Sequence of protein 1:
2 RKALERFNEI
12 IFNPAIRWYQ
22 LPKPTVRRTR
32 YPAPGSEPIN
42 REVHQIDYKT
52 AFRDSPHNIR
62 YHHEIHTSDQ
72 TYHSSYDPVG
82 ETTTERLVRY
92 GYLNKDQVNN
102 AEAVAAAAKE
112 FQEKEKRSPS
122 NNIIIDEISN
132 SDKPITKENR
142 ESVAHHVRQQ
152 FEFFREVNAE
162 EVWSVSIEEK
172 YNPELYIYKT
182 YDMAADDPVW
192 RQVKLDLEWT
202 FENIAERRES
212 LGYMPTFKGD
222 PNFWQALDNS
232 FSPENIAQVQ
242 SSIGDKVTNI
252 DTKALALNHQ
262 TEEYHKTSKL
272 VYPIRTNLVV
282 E

Interface contacts:
Residue T201 in protein 2 interacts with residue R18 in protein 1 (closest heavy-atom distance 3.2 Å).
Residue S268 in protein 2 contacts residue W164 in protein 1 (closest heavy-atom distance 3.4 Å).
Residue R324 in protein 2 contacts residue S211 in protein 1 (closest heavy-atom distance 3.2 Å).
Residue R197 in protein 2 interacts with residue E199 in protein 1 (closest heavy-atom distance 3.2 Å).
Residue N198 in protein 2 contacts residue W19 in protein 1 (closest heavy-atom distance 3.5 Å).
Residue L317 in protein 2 interacts with residue R208 in protein 1 (closest heavy-atom distance 3.5 Å).
Residue E194 in protein 2 contacts residue F202 in protein 1 (closest heavy-atom distance 3.4 Å).
Residue N321 in protein 2 is in contact with residue E43 in protein 1 (closest heavy-atom distance 3.3 Å).
Residue N346 in protein 2 is in contact with residue H45 in protein 1 (closest heavy-atom distance 2.8 Å).
Residue T327 in protein 2 interacts with residue R208 in protein 1 (closest heavy-atom distance 3.3 Å).
Residue Q325 in protein 2 contacts residue M215 in protein 1 (closest heavy-atom distance 3.3 Å).
Residue R163 in protein 2 contacts residue R31 in protein 1 (closest heavy-atom distance 3.5 Å).
Residue N340 in protein 2 interacts with residue N59 in protein 1 (closest heavy-atom distance 3.4 Å).
Residue N285 in protein 2 is in contact with residue M184 in protein 1 (closest heavy-atom distance 3.2 Å).
Residue L344 in protein 2 is in contact with residue N59 in protein 1 (closest heavy-atom distance 3.5 Å).
Residue L344 in protein 2 is in contact with residue P57 in protein 1 (closest heavy-atom distance 3.3 Å).
Residue N323 in protein 2 is in contact with residue R208 in protein 1 (closest heavy-atom distance 2.6 Å).
Residue T201 in protein 2 contacts residue I17 in protein 1 (closest heavy-atom distance 3.4 Å).
Residue D191 in protein 2 is in contact with residue R31 in protein 1 (closest heavy-atom distance 3.4 Å).
Residue Y212 in protein 2 interacts with residue K180 in protein 1 (closest heavy-atom distance 3.3 Å).
Residue E205 in protein 2 interacts with residue W19 in protein 1 (closest heavy-atom distance 2.9 Å).
Residue K254 in protein 2 interacts with residue E161 in protein 1 (closest heavy-atom distance 3.4 Å).
Residue F187 in protein 2 is in contact with residue E38 in protein 1 (closest heavy-atom distance 3.5 Å).
Residue G106 in protein 2 is in contact with residue T68 in protein 1 (closest heavy-atom distance 3.5 Å).
Residue N208 in protein 2 contacts residue Y182 in protein 1 (closest heavy-atom distance 2.9 Å).
Residue G106 in protein 2 interacts with residue S69 in protein 1 (closest heavy-atom distance 3.1 Å).
Residue L252 in protein 2 contacts residue W164 in protein 1 (closest heavy-atom distance 3.4 Å).
Residue Y262 in protein 2 interacts with residue V163 in protein 1 (closest heavy-atom distance 3.3 Å).
Residue N340 in protein 2 contacts residue S56 in protein 1 (closest heavy-atom distance 3.0 Å).
Residue E194 in protein 2 contacts residue L22 in protein 1 (closest heavy-atom distance 3.2 Å).
Residue N343 in protein 2 is in contact with residue I47 in protein 1 (closest heavy-atom distance 3.5 Å).
Residue N285 in protein 2 is in contact with residue Y179 in protein 1 (closest heavy-atom distance 3.1 Å).
Residue Y342 in protein 2 interacts with residue V44 in protein 1 (closest heavy-atom distance 3.4 Å).
Residue R324 in protein 2 interacts with residue R208 in protein 1 (closest heavy-atom distance 2.9 Å).
Residue Y269 in protein 2 is in contact with residue W191 in protein 1 (closest heavy-atom distance 3.4 Å).
Residue E190 in protein 2 is in contact with residue R209 in protein 1 (closest heavy-atom distance 2.5 Å).
Residue K247 in protein 2 contacts residue E170 in protein 1 (closest heavy-atom distance 3.5 Å).
Residue N198 in protein 2 contacts residue Y20 in protein 1 (closest heavy-atom distance 3.3 Å).
Residue T107 in protein 2 contacts residue E65 in protein 1 (closest heavy-atom distance 3.4 Å).
Residue H207 in protein 2 interacts with residue Y182 in protein 1 (closest heavy-atom distance 3.5 Å).
Residue N204 in protein 2 is in contact with residue D183 in protein 1 (closest heavy-atom distance 2.5 Å).
Residue H207 in protein 2 interacts with residue Y179 in protein 1 (closest heavy-atom distance 3.4 Å).
Residue R267 in protein 2 contacts residue D188 in protein 1 (closest heavy-atom distance 3.4 Å).
Residue N343 in protein 2 interacts with residue D55 in protein 1 (closest heavy-atom distance 2.4 Å).
Residue N204 in protein 2 contacts residue M184 in protein 1 (closest heavy-atom distance 2.7 Å).
Residue E159 in protein 2 interacts with residue R31 in protein 1 (closest heavy-atom distance 3.2 Å).
Residue L281 in protein 2 interacts with residue Y179 in protein 1 (closest heavy-atom distance 3.4 Å).
Residue C288 in protein 2 interacts with residue W191 in protein 1 (closest heavy-atom distance 3.4 Å).
Residue Y212 in protein 2 is in contact with residue T181 in protein 1 (closest heavy-atom distance 3.1 Å).
Residue N204 in protein 2 contacts residue A16 in protein 1 (closest heavy-atom distance 3.2 Å).
Residue N285 in protein 2 contacts residue W191 in protein 1 (closest heavy-atom distance 3.4 Å).
Residue N340 in protein 2 is in contact with residue R54 in protein 1 (closest heavy-atom distance 3.4 Å).
Residue L193 in protein 2 is in contact with residue F202 in protein 1 (closest heavy-atom distance 3.3 Å).
Residue Y212 in protein 2 contacts residue Y179 in protein 1 (closest heavy-atom distance 3.3 Å).
Residue D191 in protein 2 is in contact with residue T30 in protein 1 (closest heavy-atom distance 3.3 Å).
Residue H207 in protein 2 interacts with residue M184 in protein 1 (closest heavy-atom distance 3.3 Å).
Residue F322 in protein 2 interacts with residue N41 in protein 1 (closest heavy-atom distance 3.3 Å).
Residue N292 in protein 2 contacts residue V194 in protein 1 (closest heavy-atom distance 3.4 Å).
Residue R324 in protein 2 interacts with residue L212 in protein 1 (closest heavy-atom distance 3.4 Å).
Residue Y342 in protein 2 interacts with residue H45 in protein 1 (closest heavy-atom distance 3.1 Å).

The following describes two proteins that form a bound complex.

Sequence of protein 2:
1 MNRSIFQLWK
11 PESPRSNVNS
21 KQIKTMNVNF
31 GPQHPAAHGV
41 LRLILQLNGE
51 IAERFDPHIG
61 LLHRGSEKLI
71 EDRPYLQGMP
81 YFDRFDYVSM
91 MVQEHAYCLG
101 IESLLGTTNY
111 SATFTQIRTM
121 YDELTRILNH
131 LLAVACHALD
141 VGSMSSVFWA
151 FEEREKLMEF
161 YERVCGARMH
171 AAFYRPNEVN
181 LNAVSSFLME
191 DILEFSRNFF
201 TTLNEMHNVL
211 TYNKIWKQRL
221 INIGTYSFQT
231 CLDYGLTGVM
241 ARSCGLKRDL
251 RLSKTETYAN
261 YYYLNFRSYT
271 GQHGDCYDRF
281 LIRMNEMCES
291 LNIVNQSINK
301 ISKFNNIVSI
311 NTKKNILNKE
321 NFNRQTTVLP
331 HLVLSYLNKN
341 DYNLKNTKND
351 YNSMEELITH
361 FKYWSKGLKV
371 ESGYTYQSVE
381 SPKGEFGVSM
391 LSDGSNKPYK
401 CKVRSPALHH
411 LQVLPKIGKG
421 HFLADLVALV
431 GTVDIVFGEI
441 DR